Interface contacts:
Residue F71 in the first protein is in contact with residue L2 in the second protein (closest heavy-atom distance 4.2 Å).
Residue E102 in the first protein interacts with residue M13 in the second protein (closest heavy-atom distance 3.6 Å).
Residue G26 in the first protein is in contact with residue K11 in the second protein (closest heavy-atom distance 3.7 Å).
Residue E102 in the first protein contacts residue R10 in the second protein (closest heavy-atom distance 4.2 Å).
Residue D96 in the first protein interacts with residue M3 in the second protein (closest heavy-atom distance 3.4 Å).
Residue D96 in the first protein contacts residue R10 in the second protein (closest heavy-atom distance 3.0 Å).
Residue I125 in the first protein interacts with residue I9 in the second protein (closest heavy-atom distance 4.2 Å).
Residue H59 in the first protein interacts with residue R4 in the second protein (closest heavy-atom distance 3.4 Å).
Residue L126 in the first protein is in contact with residue H8 in the second protein (closest heavy-atom distance 3.6 Å).
Residue L98 in the first protein is in contact with residue M13 in the second protein (closest heavy-atom distance 4.1 Å).
Residue D124 in the first protein contacts residue R12 in the second protein (closest heavy-atom distance 2.6 Å).
Residue R23 in the first protein is in contact with residue V14 in the second protein (closest heavy-atom distance 3.6 Å).
Residue C122 in the first protein interacts with residue V5 in the second protein (closest heavy-atom distance 4.0 Å).
Residue L67 in the first protein interacts with residue R4 in the second protein (closest heavy-atom distance 4.0 Å).
Residue I125 in the first protein is in contact with residue K11 in the second protein (closest heavy-atom distance 2.8 Å).
Residue K69 in the first protein contacts residue S1 in the second protein (closest heavy-atom distance 3.5 Å).
Residue M70 in the first protein contacts residue S1 in the second protein (closest heavy-atom distance 3.7 Å).
Residue L27 in the first protein contacts residue K11 in the second protein (closest heavy-atom distance 3.4 Å).
Residue S127 in the first protein contacts residue K11 in the second protein (closest heavy-atom distance 2.7 Å).
Residue H20 in the first protein interacts with residue V14 in the second protein (closest heavy-atom distance 3.4 Å).
Residue L67 in the first protein contacts residue S1 in the second protein (closest heavy-atom distance 3.8 Å).
Residue A97 in the first protein contacts residue Q6 in the second protein (closest heavy-atom distance 3.7 Å).
Residue S30 in the first protein interacts with residue A7 in the second protein (closest heavy-atom distance 4.2 Å).
Residue S127 in the first protein contacts residue R12 in the second protein (closest heavy-atom distance 3.6 Å).
Residue L98 in the first protein contacts residue Q6 in the second protein (closest heavy-atom distance 4.3 Å).
Residue G95 in the first protein interacts with residue Q6 in the second protein (closest heavy-atom distance 3.4 Å).
Residue S31 in the first protein is in contact with residue M3 in the second protein (closest heavy-atom distance 3.4 Å).
Residue G95 in the first protein contacts residue M3 in the second protein (closest heavy-atom distance 3.8 Å).
Residue W94 in the first protein contacts residue Q6 in the second protein (closest heavy-atom distance 2.9 Å).
Residue L98 in the first protein interacts with residue I9 in the second protein (closest heavy-atom distance 3.7 Å).
Residue R23 in the first protein contacts residue R10 in the second protein (closest heavy-atom distance 3.6 Å).
Residue L98 in the first protein interacts with residue R10 in the second protein (closest heavy-atom distance 3.7 Å).
Residue W94 in the first protein interacts with residue L2 in the second protein (closest heavy-atom distance 3.6 Å).
Residue A97 in the first protein is in contact with residue R10 in the second protein (closest heavy-atom distance 3.2 Å).
Residue D62 in the first protein is in contact with residue R4 in the second protein (closest heavy-atom distance 2.8 Å).
Residue A106 in the first protein interacts with residue I9 in the second protein (closest heavy-atom distance 4.0 Å).
Residue S30 in the first protein is in contact with residue R4 in the second protein (closest heavy-atom distance 3.8 Å).
Residue K24 in the first protein contacts residue V14 in the second protein (closest heavy-atom distance 3.8 Å).
Residue L67 in the first protein is in contact with residue V5 in the second protein (closest heavy-atom distance 3.3 Å).
Residue K24 in the first protein contacts residue A15 in the second protein (closest heavy-atom distance 3.5 Å).
Residue R23 in the first protein contacts residue K11 in the second protein (closest heavy-atom distance 3.8 Å).
Residue L91 in the first protein interacts with residue L2 in the second protein (closest heavy-atom distance 3.9 Å).
Residue A28 in the first protein contacts residue R4 in the second protein (closest heavy-atom distance 2.8 Å).
Residue M70 in the first protein interacts with residue L2 in the second protein (closest heavy-atom distance 4.0 Å).
Residue F121 in the first protein interacts with residue I9 in the second protein (closest heavy-atom distance 4.2 Å).
Residue L91 in the first protein contacts residue V5 in the second protein (closest heavy-atom distance 4.2 Å).
Residue D33 in the first protein is in contact with residue R4 in the second protein (closest heavy-atom distance 4.1 Å).
Residue A28 in the first protein contacts residue H8 in the second protein (closest heavy-atom distance 3.5 Å).
Residue D62 in the first protein contacts residue H8 in the second protein (closest heavy-atom distance 2.9 Å).
Residue I125 in the first protein contacts residue H8 in the second protein (closest heavy-atom distance 3.5 Å).
Residue L91 in the first protein is in contact with residue Q6 in the second protein (closest heavy-atom distance 3.0 Å).
Residue D96 in the first protein contacts residue Q6 in the second protein (closest heavy-atom distance 2.7 Å).
Residue I125 in the first protein is in contact with residue R12 in the second protein (closest heavy-atom distance 3.4 Å).
Residue L91 in the first protein is in contact with residue I9 in the second protein (closest heavy-atom distance 4.0 Å).
Residue E66 in the first protein interacts with residue S1 in the second protein (closest heavy-atom distance 3.3 Å).
Residue T32 in the first protein is in contact with residue M3 in the second protein (closest heavy-atom distance 3.3 Å).
Residue A28 in the first protein is in contact with residue A7 in the second protein (closest heavy-atom distance 3.4 Å).
Residue I90 in the first protein interacts with residue L2 in the second protein (closest heavy-atom distance 3.5 Å).
Residue L126 in the first protein is in contact with residue K11 in the second protein (closest heavy-atom distance 3.1 Å).
Residue P29 in the first protein contacts residue A7 in the second protein (closest heavy-atom distance 3.4 Å).

Sequence of the first protein:
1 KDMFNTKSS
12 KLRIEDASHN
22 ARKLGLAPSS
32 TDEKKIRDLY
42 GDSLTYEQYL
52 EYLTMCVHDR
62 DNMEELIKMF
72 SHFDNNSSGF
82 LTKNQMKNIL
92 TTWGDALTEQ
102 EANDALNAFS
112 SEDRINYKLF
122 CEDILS

This data describes a binding interaction between two proteins.

Sequence of the second protein:
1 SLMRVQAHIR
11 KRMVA